Sequence of protein 1:
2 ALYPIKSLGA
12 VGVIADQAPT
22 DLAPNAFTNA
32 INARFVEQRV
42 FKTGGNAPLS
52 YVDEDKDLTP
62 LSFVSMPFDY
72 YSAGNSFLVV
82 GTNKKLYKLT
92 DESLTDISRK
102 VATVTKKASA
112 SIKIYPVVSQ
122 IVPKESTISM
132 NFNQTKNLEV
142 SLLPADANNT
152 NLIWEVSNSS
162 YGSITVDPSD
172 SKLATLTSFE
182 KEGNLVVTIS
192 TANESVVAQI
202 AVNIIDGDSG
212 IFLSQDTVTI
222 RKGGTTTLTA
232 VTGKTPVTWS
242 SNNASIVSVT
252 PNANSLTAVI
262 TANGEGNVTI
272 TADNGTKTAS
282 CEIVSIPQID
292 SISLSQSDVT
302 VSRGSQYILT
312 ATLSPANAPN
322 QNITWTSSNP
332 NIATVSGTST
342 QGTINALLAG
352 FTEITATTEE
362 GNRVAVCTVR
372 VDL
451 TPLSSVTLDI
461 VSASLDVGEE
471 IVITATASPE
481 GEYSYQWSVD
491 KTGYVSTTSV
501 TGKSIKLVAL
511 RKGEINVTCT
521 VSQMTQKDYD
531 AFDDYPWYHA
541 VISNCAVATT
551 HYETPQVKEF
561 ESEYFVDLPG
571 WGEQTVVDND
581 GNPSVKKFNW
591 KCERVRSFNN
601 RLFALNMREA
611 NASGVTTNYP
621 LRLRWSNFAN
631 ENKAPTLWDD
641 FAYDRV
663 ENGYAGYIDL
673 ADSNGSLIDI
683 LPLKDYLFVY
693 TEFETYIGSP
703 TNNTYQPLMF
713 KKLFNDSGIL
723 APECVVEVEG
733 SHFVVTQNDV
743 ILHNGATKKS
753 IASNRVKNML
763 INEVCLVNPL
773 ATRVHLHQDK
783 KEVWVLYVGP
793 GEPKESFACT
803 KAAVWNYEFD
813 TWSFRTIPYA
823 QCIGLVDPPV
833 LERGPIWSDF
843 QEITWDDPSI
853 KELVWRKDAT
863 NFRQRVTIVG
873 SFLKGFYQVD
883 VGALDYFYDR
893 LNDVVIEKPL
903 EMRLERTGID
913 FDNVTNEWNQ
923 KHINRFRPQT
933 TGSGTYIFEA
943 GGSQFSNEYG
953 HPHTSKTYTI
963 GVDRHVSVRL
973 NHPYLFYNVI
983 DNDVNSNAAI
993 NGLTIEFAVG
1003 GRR

Sequence of protein 2:
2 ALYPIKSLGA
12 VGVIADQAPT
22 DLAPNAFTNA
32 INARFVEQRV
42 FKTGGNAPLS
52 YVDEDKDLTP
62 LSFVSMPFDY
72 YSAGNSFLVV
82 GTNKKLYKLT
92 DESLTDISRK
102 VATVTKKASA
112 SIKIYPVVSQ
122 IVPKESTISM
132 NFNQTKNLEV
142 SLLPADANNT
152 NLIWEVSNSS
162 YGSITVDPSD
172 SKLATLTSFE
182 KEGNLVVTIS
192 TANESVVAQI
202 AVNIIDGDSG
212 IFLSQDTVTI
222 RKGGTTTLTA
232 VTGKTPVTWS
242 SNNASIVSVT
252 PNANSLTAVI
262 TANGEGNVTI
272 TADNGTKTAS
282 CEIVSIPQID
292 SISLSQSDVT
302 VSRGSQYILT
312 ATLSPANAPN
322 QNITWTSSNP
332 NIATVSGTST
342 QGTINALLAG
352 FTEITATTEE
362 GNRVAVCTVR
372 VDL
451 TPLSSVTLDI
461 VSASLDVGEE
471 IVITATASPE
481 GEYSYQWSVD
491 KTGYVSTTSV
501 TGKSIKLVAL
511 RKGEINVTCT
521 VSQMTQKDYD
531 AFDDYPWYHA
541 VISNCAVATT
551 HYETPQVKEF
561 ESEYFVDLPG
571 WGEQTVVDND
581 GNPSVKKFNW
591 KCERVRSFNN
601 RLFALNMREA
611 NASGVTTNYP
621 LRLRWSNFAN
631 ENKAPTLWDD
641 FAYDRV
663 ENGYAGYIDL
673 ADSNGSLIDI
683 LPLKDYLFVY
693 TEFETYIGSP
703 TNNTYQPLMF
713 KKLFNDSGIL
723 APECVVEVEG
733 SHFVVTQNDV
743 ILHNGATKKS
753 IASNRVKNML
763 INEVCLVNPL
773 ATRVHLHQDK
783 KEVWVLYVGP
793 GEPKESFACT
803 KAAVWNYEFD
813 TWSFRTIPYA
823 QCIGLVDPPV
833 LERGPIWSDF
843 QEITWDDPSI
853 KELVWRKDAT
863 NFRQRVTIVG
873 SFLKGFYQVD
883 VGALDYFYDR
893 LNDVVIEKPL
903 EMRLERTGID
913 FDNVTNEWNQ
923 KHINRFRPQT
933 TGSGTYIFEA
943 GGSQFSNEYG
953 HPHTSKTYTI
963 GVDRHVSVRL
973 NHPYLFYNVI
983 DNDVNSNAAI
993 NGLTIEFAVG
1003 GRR

Contacts between the two chains:
Residue R867 in protein 2 contacts residue E694 in protein 1 (closest heavy-atom distance 2.9 Å).
Residue R511 in protein 2 contacts residue V577 in protein 1 (closest heavy-atom distance 2.3 Å).
Residue K783 in protein 2 is in contact with residue K759 in protein 1 (closest heavy-atom distance 2.8 Å).
Residue T498 in protein 2 is in contact with residue V615 in protein 1 (closest heavy-atom distance 2.9 Å).
Residue N253 in protein 2 is in contact with residue E469 in protein 1 (closest heavy-atom distance 1.4 Å).
Residue Q297 in protein 2 contacts residue E844 in protein 1 (closest heavy-atom distance 2.9 Å).
Residue N863 in protein 2 is in contact with residue I763 in protein 1 (closest heavy-atom distance 1.9 Å).
Residue N863 in protein 2 interacts with residue C767 in protein 1 (closest heavy-atom distance 3.0 Å).
Residue R858 in protein 2 contacts residue L768 in protein 1 (closest heavy-atom distance 2.8 Å).
Residue A202 in protein 2 interacts with residue V461 in protein 1 (closest heavy-atom distance 2.8 Å).
Residue F864 in protein 2 contacts residue V737 in protein 1 (closest heavy-atom distance 2.9 Å).
Residue K512 in protein 2 interacts with residue N579 in protein 1 (closest heavy-atom distance 0.7 Å).
Residue S215 in protein 2 interacts with residue D459 in protein 1 (closest heavy-atom distance 2.5 Å).
Residue Q780 in protein 2 contacts residue N740 in protein 1 (closest heavy-atom distance 2.9 Å).
Residue N632 in protein 2 interacts with residue Y619 in protein 1 (closest heavy-atom distance 2.6 Å).
Residue V118 in protein 2 is in contact with residue D578 in protein 1 (closest heavy-atom distance 1.7 Å).
Residue K512 in protein 2 contacts residue D578 in protein 1 (closest heavy-atom distance 2.9 Å).
Residue E631 in protein 2 is in contact with residue Y619 in protein 1 (closest heavy-atom distance 1.4 Å).
Residue T228 in protein 2 interacts with residue V472 in protein 1 (closest heavy-atom distance 2.6 Å).
Residue V467 in protein 2 contacts residue D578 in protein 1 (closest heavy-atom distance 3.0 Å).
Residue Q780 in protein 2 contacts residue D718 in protein 1 (closest heavy-atom distance 2.3 Å).
Residue I309 in protein 2 contacts residue Q843 in protein 1 (closest heavy-atom distance 2.3 Å).
Residue Q39 in protein 2 is in contact with residue D22 in protein 1 (closest heavy-atom distance 2.1 Å).
Residue T862 in protein 2 contacts residue I763 in protein 1 (closest heavy-atom distance 2.1 Å).
Residue N185 in protein 2 interacts with residue L458 in protein 1 (closest heavy-atom distance 2.2 Å).
Residue I962 in protein 2 contacts residue N949 in protein 1 (closest heavy-atom distance 3.0 Å).
Residue V119 in protein 2 contacts residue N579 in protein 1 (closest heavy-atom distance 2.2 Å).
Residue E631 in protein 2 is in contact with residue R622 in protein 1 (closest heavy-atom distance 0.9 Å).
Residue N185 in protein 2 contacts residue D459 in protein 1 (closest heavy-atom distance 1.1 Å).
Residue S496 in protein 2 interacts with residue S613 in protein 1 (closest heavy-atom distance 2.7 Å).
Residue Q216 in protein 2 contacts residue T474 in protein 1 (closest heavy-atom distance 2.1 Å).
Residue N185 in protein 2 interacts with residue I460 in protein 1 (closest heavy-atom distance 2.1 Å).
Residue R865 in protein 2 contacts residue L722 in protein 1 (closest heavy-atom distance 3.0 Å).
Residue L186 in protein 2 is in contact with residue V461 in protein 1 (closest heavy-atom distance 3.0 Å).
Residue R865 in protein 2 contacts residue Q739 in protein 1 (closest heavy-atom distance 1.0 Å).
Residue Q200 in protein 2 is in contact with residue A111 in protein 1 (closest heavy-atom distance 2.4 Å).
Residue K686 in protein 2 interacts with residue A748 in protein 1 (closest heavy-atom distance 3.0 Å).
Residue G963 in protein 2 interacts with residue F947 in protein 1 (closest heavy-atom distance 2.8 Å).
Residue A254 in protein 2 interacts with residue D466 in protein 1 (closest heavy-atom distance 2.9 Å).
Residue R929 in protein 2 interacts with residue W920 in protein 1 (closest heavy-atom distance 1.0 Å).
Residue R865 in protein 2 interacts with residue E694 in protein 1 (closest heavy-atom distance 1.6 Å).
Residue E810 in protein 2 is in contact with residue S755 in protein 1 (closest heavy-atom distance 2.0 Å).
Residue Q931 in protein 2 interacts with residue E919 in protein 1 (closest heavy-atom distance 0.2 Å).
Residue Q866 in protein 2 contacts residue C767 in protein 1 (closest heavy-atom distance 1.9 Å).
Residue V119 in protein 2 is in contact with residue N582 in protein 1 (closest heavy-atom distance 1.8 Å).
Residue E729 in protein 2 is in contact with residue N717 in protein 1 (closest heavy-atom distance 1.1 Å).
Residue Q200 in protein 2 is in contact with residue S110 in protein 1 (closest heavy-atom distance 0.7 Å).
Residue N863 in protein 2 contacts residue Q739 in protein 1 (closest heavy-atom distance 2.4 Å).
Residue D781 in protein 2 contacts residue N740 in protein 1 (closest heavy-atom distance 3.0 Å).
Residue F811 in protein 2 interacts with residue N756 in protein 1 (closest heavy-atom distance 2.8 Å).
Residue N255 in protein 2 interacts with residue S464 in protein 1 (closest heavy-atom distance 2.8 Å).
Residue N993 in protein 2 contacts residue D22 in protein 1 (closest heavy-atom distance 2.8 Å).
Residue K512 in protein 2 contacts residue D580 in protein 1 (closest heavy-atom distance 0.9 Å).
Residue F864 in protein 2 interacts with residue L722 in protein 1 (closest heavy-atom distance 2.5 Å).
Residue Y308 in protein 2 interacts with residue Q843 in protein 1 (closest heavy-atom distance 1.6 Å).
Residue N632 in protein 2 contacts residue N618 in protein 1 (closest heavy-atom distance 1.8 Å).
Residue N632 in protein 2 contacts residue P620 in protein 1 (closest heavy-atom distance 3.0 Å).
Residue V119 in protein 2 is in contact with residue D580 in protein 1 (closest heavy-atom distance 2.9 Å).
Residue N630 in protein 2 contacts residue D671 in protein 1 (closest heavy-atom distance 1.7 Å).
Residue Q39 in protein 2 interacts with residue Q18 in protein 1 (closest heavy-atom distance 2.8 Å).

These two protein chains interact to form a complex.